Sequence of chain B:
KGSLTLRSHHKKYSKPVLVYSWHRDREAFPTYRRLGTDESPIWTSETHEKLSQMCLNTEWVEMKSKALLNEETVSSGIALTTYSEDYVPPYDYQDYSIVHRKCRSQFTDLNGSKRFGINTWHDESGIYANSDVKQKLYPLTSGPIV

Sequence of chain A:
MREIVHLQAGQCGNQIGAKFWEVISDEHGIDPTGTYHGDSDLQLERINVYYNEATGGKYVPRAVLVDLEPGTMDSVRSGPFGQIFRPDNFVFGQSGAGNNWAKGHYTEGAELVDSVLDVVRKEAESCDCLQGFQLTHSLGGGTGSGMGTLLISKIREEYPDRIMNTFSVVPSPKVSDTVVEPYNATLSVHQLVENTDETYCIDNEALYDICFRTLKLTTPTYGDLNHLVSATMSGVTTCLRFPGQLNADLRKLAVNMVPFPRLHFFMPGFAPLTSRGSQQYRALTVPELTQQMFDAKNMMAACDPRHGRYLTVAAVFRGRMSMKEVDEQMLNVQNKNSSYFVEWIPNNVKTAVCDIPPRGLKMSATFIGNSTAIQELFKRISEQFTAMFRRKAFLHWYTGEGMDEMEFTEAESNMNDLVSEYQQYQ

The following describes two proteins that form a bound complex.

Residue-level contacts at the interface:
Residue Q279 in chain A is in contact with residue T83 in chain B (closest heavy-atom distance 3.8 Å).
Residue S275 in chain A contacts residue E56 in chain B (closest heavy-atom distance 3.0 Å).
Residue E27 in chain A contacts residue W89 in chain B (closest heavy-atom distance 4.1 Å).
Residue R359 in chain A interacts with residue W89 in chain B (closest heavy-atom distance 3.5 Å).
Residue P243 in chain A is in contact with residue S91 in chain B (closest heavy-atom distance 4.3 Å).
Residue G277 in chain A contacts residue E56 in chain B (closest heavy-atom distance 2.5 Å).
Residue S278 in chain A is in contact with residue E56 in chain B (closest heavy-atom distance 3.4 Å).
Residue Q279 in chain A interacts with residue L81 in chain B (closest heavy-atom distance 3.8 Å).
Residue R320 in chain A interacts with residue E92 in chain B (closest heavy-atom distance 2.6 Å).
Residue R276 in chain A contacts residue G82 in chain B (closest heavy-atom distance 2.4 Å).
Residue R359 in chain A contacts residue R80 in chain B (closest heavy-atom distance 3.3 Å).
Residue L42 in chain A is in contact with residue W89 in chain B (closest heavy-atom distance 4.2 Å).
Residue L273 in chain A contacts residue L81 in chain B (closest heavy-atom distance 4.1 Å).
Residue P357 in chain A is in contact with residue I88 in chain B (closest heavy-atom distance 3.6 Å).
Residue Q245 in chain A interacts with residue E92 in chain B (closest heavy-atom distance 4.0 Å).
Residue G360 in chain A interacts with residue R80 in chain B (closest heavy-atom distance 3.8 Å).
Residue R320 in chain A is in contact with residue E95 in chain B (closest heavy-atom distance 3.3 Å).
Residue D224 in chain A is in contact with residue T77 in chain B (closest heavy-atom distance 3.0 Å).
Residue L217 in chain A is in contact with residue Y78 in chain B (closest heavy-atom distance 3.5 Å).
Residue I356 in chain A contacts residue I88 in chain B (closest heavy-atom distance 3.7 Å).
Residue K216 in chain A interacts with residue E56 in chain B (closest heavy-atom distance 3.3 Å).
Residue G360 in chain A interacts with residue D84 in chain B (closest heavy-atom distance 3.9 Å).
Residue D39 in chain A is in contact with residue W89 in chain B (closest heavy-atom distance 3.6 Å).
Residue F212 in chain A contacts residue R53 in chain B (closest heavy-atom distance 3.2 Å).
Residue R276 in chain A interacts with residue A57 in chain B (closest heavy-atom distance 3.4 Å).
Residue K216 in chain A contacts residue R53 in chain B (closest heavy-atom distance 3.8 Å).
Residue I356 in chain A interacts with residue W89 in chain B (closest heavy-atom distance 3.7 Å).
Residue R276 in chain A interacts with residue F58 in chain B (closest heavy-atom distance 3.5 Å).
Residue L215 in chain A is in contact with residue A57 in chain B (closest heavy-atom distance 3.8 Å).
Residue K216 in chain A is in contact with residue A57 in chain B (closest heavy-atom distance 3.3 Å).
Residue T218 in chain A interacts with residue D54 in chain B (closest heavy-atom distance 3.6 Å).
Residue Q279 in chain A contacts residue G82 in chain B (closest heavy-atom distance 3.7 Å).
Residue D355 in chain A is in contact with residue E92 in chain B (closest heavy-atom distance 3.9 Å).
Residue L215 in chain A contacts residue Y78 in chain B (closest heavy-atom distance 4.4 Å).
Residue D26 in chain A interacts with residue R79 in chain B (closest heavy-atom distance 4.3 Å).
Residue R276 in chain A is in contact with residue R80 in chain B (closest heavy-atom distance 3.0 Å).
Residue D26 in chain A is in contact with residue R80 in chain B (closest heavy-atom distance 2.6 Å).
Residue H227 in chain A contacts residue R80 in chain B (closest heavy-atom distance 4.4 Å).
Residue L361 in chain A is in contact with residue L81 in chain B (closest heavy-atom distance 3.5 Å).
Residue R320 in chain A contacts residue T90 in chain B (closest heavy-atom distance 3.4 Å).
Residue R213 in chain A interacts with residue R53 in chain B (closest heavy-atom distance 4.2 Å).
Residue R359 in chain A is in contact with residue S86 in chain B (closest heavy-atom distance 4.0 Å).
Residue L361 in chain A interacts with residue I88 in chain B (closest heavy-atom distance 4.0 Å).
Residue Q43 in chain A contacts residue W89 in chain B (closest heavy-atom distance 3.3 Å).
Residue R320 in chain A contacts residue S91 in chain B (closest heavy-atom distance 3.0 Å).
Residue H227 in chain A is in contact with residue L81 in chain B (closest heavy-atom distance 3.5 Å).
Residue G360 in chain A contacts residue G82 in chain B (closest heavy-atom distance 3.2 Å).
Residue L217 in chain A interacts with residue T77 in chain B (closest heavy-atom distance 4.5 Å).
Residue G360 in chain A is in contact with residue T83 in chain B (closest heavy-atom distance 3.5 Å).
Residue L42 in chain A contacts residue T90 in chain B (closest heavy-atom distance 4.0 Å).
Residue R276 in chain A contacts residue T83 in chain B (closest heavy-atom distance 4.0 Å).
Residue H227 in chain A is in contact with residue R79 in chain B (closest heavy-atom distance 4.2 Å).
Residue F270 in chain A contacts residue L81 in chain B (closest heavy-atom distance 3.8 Å).
Residue R276 in chain A contacts residue Y78 in chain B (closest heavy-atom distance 3.4 Å).
Residue S40 in chain A is in contact with residue W89 in chain B (closest heavy-atom distance 3.6 Å).
Residue D355 in chain A is in contact with residue S91 in chain B (closest heavy-atom distance 3.3 Å).
Residue I356 in chain A contacts residue T90 in chain B (closest heavy-atom distance 3.6 Å).
Residue R276 in chain A contacts residue E56 in chain B (closest heavy-atom distance 3.5 Å).
Residue Q280 in chain A interacts with residue T83 in chain B (closest heavy-atom distance 4.5 Å).
Residue G360 in chain A interacts with residue E85 in chain B (closest heavy-atom distance 4.1 Å).